The following describes two proteins that form a bound complex.

Sequence of protein 1:
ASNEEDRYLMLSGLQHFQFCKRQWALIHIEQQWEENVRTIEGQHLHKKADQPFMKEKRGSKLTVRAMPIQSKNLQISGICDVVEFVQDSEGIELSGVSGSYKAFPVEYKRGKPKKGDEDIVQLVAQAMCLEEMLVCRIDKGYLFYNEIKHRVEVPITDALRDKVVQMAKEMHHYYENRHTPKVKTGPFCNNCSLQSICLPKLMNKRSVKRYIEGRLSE

Contacts between the two chains:
Residue V37 in protein 1 is in contact with residue S47 in protein 2 (closest heavy-atom distance 3.1 Å).
Residue V37 in protein 1 contacts residue T48 in protein 2 (closest heavy-atom distance 4.2 Å).
Residue N36 in protein 1 interacts with residue T48 in protein 2 (closest heavy-atom distance 4.0 Å).
Residue E41 in protein 1 is in contact with residue T51 in protein 2 (closest heavy-atom distance 4.4 Å).
Residue I40 in protein 1 interacts with residue T51 in protein 2 (closest heavy-atom distance 4.3 Å).
Residue H44 in protein 1 interacts with residue L55 in protein 2 (closest heavy-atom distance 3.6 Å).
Residue E35 in protein 1 interacts with residue T48 in protein 2 (closest heavy-atom distance 3.9 Å).
Residue E41 in protein 1 is in contact with residue L55 in protein 2 (closest heavy-atom distance 4.7 Å).
Residue I40 in protein 1 interacts with residue L55 in protein 2 (closest heavy-atom distance 4.6 Å).
Residue V37 in protein 1 is in contact with residue T51 in protein 2 (closest heavy-atom distance 3.3 Å).
Residue I40 in protein 1 is in contact with residue S52 in protein 2 (closest heavy-atom distance 4.6 Å).

Sequence of protein 2:
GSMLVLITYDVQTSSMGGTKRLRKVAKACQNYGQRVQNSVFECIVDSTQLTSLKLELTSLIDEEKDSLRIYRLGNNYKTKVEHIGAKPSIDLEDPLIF